Sequence of chain A:
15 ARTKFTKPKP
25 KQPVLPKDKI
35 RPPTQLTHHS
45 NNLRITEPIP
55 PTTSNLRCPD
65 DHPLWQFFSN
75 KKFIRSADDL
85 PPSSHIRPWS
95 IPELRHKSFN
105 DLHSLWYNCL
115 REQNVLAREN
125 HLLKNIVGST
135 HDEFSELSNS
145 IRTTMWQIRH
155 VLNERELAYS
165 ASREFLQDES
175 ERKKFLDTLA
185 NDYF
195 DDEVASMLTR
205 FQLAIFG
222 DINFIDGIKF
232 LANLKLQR

Residue-level contacts at the interface:
Residue Y111 in chain A contacts residue P83 in chain B (closest heavy-atom distance 3.4 Å).
Residue H100 in chain A is in contact with residue L101 in chain B (closest heavy-atom distance 3.6 Å).
Residue Y111 in chain A contacts residue T82 in chain B (closest heavy-atom distance 3.6 Å).
Residue F169 in chain A interacts with residue P115 in chain B (closest heavy-atom distance 3.5 Å).
Residue S144 in chain A is in contact with residue Y93 in chain B (closest heavy-atom distance 3.9 Å).
Residue F179 in chain A is in contact with residue L119 in chain B (closest heavy-atom distance 4.0 Å).
Residue F169 in chain A is in contact with residue R116 in chain B (closest heavy-atom distance 3.7 Å).
Residue S108 in chain A is in contact with residue M85 in chain B (closest heavy-atom distance 3.5 Å).
Residue W93 in chain A contacts residue P92 in chain B (closest heavy-atom distance 3.1 Å).
Residue I90 in chain A contacts residue Y93 in chain B (closest heavy-atom distance 3.3 Å).
Residue S108 in chain A is in contact with residue P83 in chain B (closest heavy-atom distance 3.6 Å).
Residue S108 in chain A interacts with residue V86 in chain B (closest heavy-atom distance 3.9 Å).
Residue L202 in chain A contacts residue I126 in chain B (closest heavy-atom distance 3.3 Å).
Residue S94 in chain A is in contact with residue L101 in chain B (closest heavy-atom distance 3.6 Å).
Residue N112 in chain A is in contact with residue F88 in chain B (closest heavy-atom distance 3.9 Å).
Residue T148 in chain A contacts residue P92 in chain B (closest heavy-atom distance 3.8 Å).
Residue P96 in chain A contacts residue L101 in chain B (closest heavy-atom distance 3.4 Å).
Residue P96 in chain A is in contact with residue H103 in chain B (closest heavy-atom distance 3.2 Å).
Residue R91 in chain A is in contact with residue P100 in chain B (closest heavy-atom distance 3.7 Å).
Residue D105 in chain A contacts residue L90 in chain B (closest heavy-atom distance 3.3 Å).
Residue F179 in chain A contacts residue K123 in chain B (closest heavy-atom distance 4.0 Å).
Residue E158 in chain A interacts with residue P112 in chain B (closest heavy-atom distance 3.4 Å).
Residue R99 in chain A interacts with residue H103 in chain B (closest heavy-atom distance 3.7 Å).
Residue W93 in chain A contacts residue K91 in chain B (closest heavy-atom distance 2.9 Å).
Residue H89 in chain A is in contact with residue V94 in chain B (closest heavy-atom distance 3.6 Å).
Residue L141 in chain A contacts residue Y93 in chain B (closest heavy-atom distance 3.0 Å).
Residue E97 in chain A is in contact with residue L101 in chain B (closest heavy-atom distance 3.9 Å).
Residue A162 in chain A contacts residue Q118 in chain B (closest heavy-atom distance 3.9 Å).
Residue W93 in chain A contacts residue V94 in chain B (closest heavy-atom distance 3.2 Å).
Residue H89 in chain A interacts with residue A96 in chain B (closest heavy-atom distance 2.8 Å).
Residue Y111 in chain A is in contact with residue V81 in chain B (closest heavy-atom distance 3.6 Å).
Residue E116 in chain A contacts residue P92 in chain B (closest heavy-atom distance 3.8 Å).
Residue L202 in chain A is in contact with residue V127 in chain B (closest heavy-atom distance 3.1 Å).
Residue N104 in chain A is in contact with residue P83 in chain B (closest heavy-atom distance 3.4 Å).
Residue H107 in chain A is in contact with residue V81 in chain B (closest heavy-atom distance 2.9 Å).
Residue L109 in chain A is in contact with residue K91 in chain B (closest heavy-atom distance 3.2 Å).
Residue T182 in chain A is in contact with residue K123 in chain B (closest heavy-atom distance 3.3 Å).
Residue L161 in chain A is in contact with residue L113 in chain B (closest heavy-atom distance 3.8 Å).
Residue N104 in chain A contacts residue M85 in chain B (closest heavy-atom distance 3.2 Å).
Residue K101 in chain A interacts with residue L90 in chain B (closest heavy-atom distance 3.6 Å).
Residue I90 in chain A is in contact with residue V94 in chain B (closest heavy-atom distance 3.8 Å).
Residue R91 in chain A contacts residue V94 in chain B (closest heavy-atom distance 2.9 Å).
Residue R91 in chain A is in contact with residue V98 in chain B (closest heavy-atom distance 3.7 Å).
Residue C113 in chain A interacts with residue P92 in chain B (closest heavy-atom distance 3.6 Å).
Residue R99 in chain A is in contact with residue F105 in chain B (closest heavy-atom distance 3.7 Å).
Residue S88 in chain A contacts residue A96 in chain B (closest heavy-atom distance 3.3 Å).
Residue W93 in chain A contacts residue L90 in chain B (closest heavy-atom distance 3.4 Å).
Residue F169 in chain A is in contact with residue L119 in chain B (closest heavy-atom distance 3.6 Å).
Residue Y111 in chain A interacts with residue Y80 in chain B (closest heavy-atom distance 4.0 Å).
Residue W93 in chain A is in contact with residue Y93 in chain B (closest heavy-atom distance 3.6 Å).
Residue R91 in chain A contacts residue Y93 in chain B (closest heavy-atom distance 3.8 Å).
Residue H100 in chain A is in contact with residue H103 in chain B (closest heavy-atom distance 4.0 Å).
Residue H100 in chain A interacts with residue K143 in chain B (closest heavy-atom distance 3.8 Å).
Residue A165 in chain A contacts residue L113 in chain B (closest heavy-atom distance 3.9 Å).
Residue S166 in chain A contacts residue Q118 in chain B (closest heavy-atom distance 3.2 Å).
Residue H89 in chain A contacts residue N95 in chain B (closest heavy-atom distance 3.7 Å).
Residue N112 in chain A is in contact with residue L90 in chain B (closest heavy-atom distance 2.7 Å).
Residue S108 in chain A contacts residue N87 in chain B (closest heavy-atom distance 3.5 Å).
Residue I145 in chain A contacts residue Y93 in chain B (closest heavy-atom distance 3.1 Å).
Residue H107 in chain A is in contact with residue P83 in chain B (closest heavy-atom distance 3.8 Å).

These two protein chains interact to form a complex.

Sequence of chain B:
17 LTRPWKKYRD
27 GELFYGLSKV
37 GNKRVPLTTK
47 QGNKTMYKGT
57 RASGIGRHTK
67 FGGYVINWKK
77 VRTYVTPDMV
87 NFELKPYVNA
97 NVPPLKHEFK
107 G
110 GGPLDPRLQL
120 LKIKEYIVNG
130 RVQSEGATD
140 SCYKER